Interface contacts:
Residue L35 in protein 2 is in contact with residue L17 in protein 1 (closest heavy-atom distance 3.8 Å).
Residue L32 in protein 2 is in contact with residue L17 in protein 1 (closest heavy-atom distance 4.7 Å).
Residue Y28 in protein 2 is in contact with residue K25 in protein 1 (closest heavy-atom distance 2.8 Å).
Residue S5 in protein 2 contacts residue R34 in protein 1 (closest heavy-atom distance 4.8 Å).
Residue L17 in protein 2 contacts residue L35 in protein 1 (closest heavy-atom distance 3.7 Å).
Residue T31 in protein 2 is in contact with residue L21 in protein 1 (closest heavy-atom distance 3.6 Å).
Residue K14 in protein 2 interacts with residue L35 in protein 1 (closest heavy-atom distance 4.3 Å).
Residue L9 in protein 2 is in contact with residue L35 in protein 1 (closest heavy-atom distance 3.8 Å).
Residue L24 in protein 2 interacts with residue E27 in protein 1 (closest heavy-atom distance 4.2 Å).
Residue A44 in protein 2 contacts residue P8 in protein 1 (closest heavy-atom distance 3.0 Å).
Residue Y28 in protein 2 contacts residue L24 in protein 1 (closest heavy-atom distance 3.5 Å).
Residue L35 in protein 2 is in contact with residue K14 in protein 1 (closest heavy-atom distance 4.2 Å).
Residue K7 in protein 2 contacts residue A44 in protein 1 (closest heavy-atom distance 4.3 Å).
Residue K18 in protein 2 interacts with residue L35 in protein 1 (closest heavy-atom distance 4.5 Å).
Residue R34 in protein 2 contacts residue E3 in protein 1 (closest heavy-atom distance 2.9 Å).
Residue R34 in protein 2 is in contact with residue L9 in protein 1 (closest heavy-atom distance 4.7 Å).
Residue Y28 in protein 2 contacts residue L21 in protein 1 (closest heavy-atom distance 3.6 Å).
Residue L9 in protein 2 interacts with residue A38 in protein 1 (closest heavy-atom distance 4.1 Å).
Residue L35 in protein 2 interacts with residue L9 in protein 1 (closest heavy-atom distance 3.9 Å).
Residue L17 in protein 2 is in contact with residue T31 in protein 1 (closest heavy-atom distance 3.2 Å).
Residue K20 in protein 2 is in contact with residue E27 in protein 1 (closest heavy-atom distance 2.9 Å).
Residue G6 in protein 2 is in contact with residue K43 in protein 1 (closest heavy-atom distance 4.8 Å).
Residue L35 in protein 2 interacts with residue L21 in protein 1 (closest heavy-atom distance 3.7 Å).
Residue T31 in protein 2 contacts residue L17 in protein 1 (closest heavy-atom distance 3.2 Å).
Residue L17 in protein 2 is in contact with residue L32 in protein 1 (closest heavy-atom distance 4.7 Å).
Residue R34 in protein 2 interacts with residue S5 in protein 1 (closest heavy-atom distance 4.3 Å).
Residue E3 in protein 2 contacts residue R34 in protein 1 (closest heavy-atom distance 2.9 Å).
Residue G6 in protein 2 contacts residue A44 in protein 1 (closest heavy-atom distance 3.8 Å).
Residue P8 in protein 2 interacts with residue A44 in protein 1 (closest heavy-atom distance 3.1 Å).
Residue E27 in protein 2 is in contact with residue L24 in protein 1 (closest heavy-atom distance 4.0 Å).
Residue A38 in protein 2 interacts with residue L9 in protein 1 (closest heavy-atom distance 3.9 Å).
Residue R34 in protein 2 interacts with residue L4 in protein 1 (closest heavy-atom distance 3.2 Å).
Residue K25 in protein 2 is in contact with residue Y28 in protein 1 (closest heavy-atom distance 2.8 Å).
Residue L35 in protein 2 interacts with residue K18 in protein 1 (closest heavy-atom distance 4.5 Å).
Residue L24 in protein 2 contacts residue L24 in protein 1 (closest heavy-atom distance 3.6 Å).
Residue P8 in protein 2 is in contact with residue A38 in protein 1 (closest heavy-atom distance 3.7 Å).
Residue L21 in protein 2 interacts with residue L32 in protein 1 (closest heavy-atom distance 3.9 Å).
Residue E27 in protein 2 interacts with residue K20 in protein 1 (closest heavy-atom distance 2.9 Å).
Residue L24 in protein 2 contacts residue Y28 in protein 1 (closest heavy-atom distance 3.5 Å).
Residue E3 in protein 2 is in contact with residue R30 in protein 1 (closest heavy-atom distance 2.9 Å).
Residue N46 in protein 2 interacts with residue P8 in protein 1 (closest heavy-atom distance 4.5 Å).
Residue L21 in protein 2 interacts with residue Y28 in protein 1 (closest heavy-atom distance 3.5 Å).
Residue P8 in protein 2 is in contact with residue K43 in protein 1 (closest heavy-atom distance 4.5 Å).
Residue L32 in protein 2 interacts with residue L21 in protein 1 (closest heavy-atom distance 4.0 Å).
Residue T31 in protein 2 interacts with residue K20 in protein 1 (closest heavy-atom distance 3.9 Å).
Residue K45 in protein 2 contacts residue P8 in protein 1 (closest heavy-atom distance 4.3 Å).
Residue L4 in protein 2 contacts residue R34 in protein 1 (closest heavy-atom distance 3.6 Å).
Residue L21 in protein 2 contacts residue L35 in protein 1 (closest heavy-atom distance 3.7 Å).
Residue L21 in protein 2 interacts with residue T31 in protein 1 (closest heavy-atom distance 3.7 Å).
Residue R30 in protein 2 is in contact with residue E3 in protein 1 (closest heavy-atom distance 3.0 Å).
Residue K20 in protein 2 is in contact with residue T31 in protein 1 (closest heavy-atom distance 3.9 Å).

Sequence of protein 2:
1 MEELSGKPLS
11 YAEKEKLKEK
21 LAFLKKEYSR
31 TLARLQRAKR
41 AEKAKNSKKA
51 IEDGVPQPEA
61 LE

These two protein chains interact to form a complex.

Sequence of protein 1:
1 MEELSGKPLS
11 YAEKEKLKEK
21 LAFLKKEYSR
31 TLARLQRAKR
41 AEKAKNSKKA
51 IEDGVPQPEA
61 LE